Interface contacts:
Residue V98 in chain B interacts with residue T162 in chain A (closest heavy-atom distance 4.0 Å).
Residue C99 in chain B contacts residue E160 in chain A (closest heavy-atom distance 3.5 Å).
Residue C99 in chain B is in contact with residue L164 in chain A (closest heavy-atom distance 4.9 Å).
Residue C99 in chain B is in contact with residue S163 in chain A (closest heavy-atom distance 4.7 Å).
Residue V98 in chain B interacts with residue L164 in chain A (closest heavy-atom distance 3.1 Å).
Residue S64 in chain B is in contact with residue G159 in chain A (closest heavy-atom distance 4.4 Å).
Residue Y62 in chain B interacts with residue L164 in chain A (closest heavy-atom distance 2.9 Å).
Residue E100 in chain B interacts with residue E160 in chain A (closest heavy-atom distance 2.5 Å).
Residue E100 in chain B is in contact with residue N161 in chain A (closest heavy-atom distance 4.7 Å).
Residue A63 in chain B is in contact with residue L164 in chain A (closest heavy-atom distance 4.1 Å).
Residue C99 in chain B contacts residue N161 in chain A (closest heavy-atom distance 4.5 Å).
Residue L101 in chain B is in contact with residue E160 in chain A (closest heavy-atom distance 3.8 Å).
Residue C99 in chain B interacts with residue T162 in chain A (closest heavy-atom distance 3.5 Å).
Residue V98 in chain B contacts residue S163 in chain A (closest heavy-atom distance 3.3 Å).
Residue Y62 in chain B is in contact with residue S163 in chain A (closest heavy-atom distance 4.6 Å).
Residue E100 in chain B interacts with residue T162 in chain A (closest heavy-atom distance 4.3 Å).

Sequence of chain B:
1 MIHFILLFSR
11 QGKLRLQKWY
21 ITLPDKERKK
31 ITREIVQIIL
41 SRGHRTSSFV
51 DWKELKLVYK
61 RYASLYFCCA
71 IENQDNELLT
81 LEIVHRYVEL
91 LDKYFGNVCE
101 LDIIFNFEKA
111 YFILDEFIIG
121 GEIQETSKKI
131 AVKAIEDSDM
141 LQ

Sequence of chain A:
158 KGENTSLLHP

This data describes a binding interaction between two proteins.